Residue-level contacts at the interface:
Residue E350 in the second protein contacts residue T364 in the first protein (closest heavy-atom distance 4.0 Å).
Residue I351 in the second protein interacts with residue Q366 in the first protein (closest heavy-atom distance 4.3 Å).
Residue K368 in the second protein interacts with residue F365 in the first protein (closest heavy-atom distance 4.2 Å).
Residue H354 in the second protein is in contact with residue Q366 in the first protein (closest heavy-atom distance 4.1 Å).
Residue H354 in the second protein is in contact with residue K370 in the first protein (closest heavy-atom distance 3.5 Å).

This data describes a binding interaction between two proteins.

Sequence of the second protein:
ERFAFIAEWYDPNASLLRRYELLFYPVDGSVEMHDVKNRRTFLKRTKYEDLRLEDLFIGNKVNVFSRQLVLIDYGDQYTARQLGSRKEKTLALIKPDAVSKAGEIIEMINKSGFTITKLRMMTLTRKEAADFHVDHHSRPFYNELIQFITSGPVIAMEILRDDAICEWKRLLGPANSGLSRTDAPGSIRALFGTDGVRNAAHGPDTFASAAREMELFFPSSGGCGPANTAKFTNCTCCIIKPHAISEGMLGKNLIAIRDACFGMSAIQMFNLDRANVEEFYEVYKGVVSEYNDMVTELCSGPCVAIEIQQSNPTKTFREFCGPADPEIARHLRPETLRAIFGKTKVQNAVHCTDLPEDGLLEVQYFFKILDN

Sequence of the first protein:
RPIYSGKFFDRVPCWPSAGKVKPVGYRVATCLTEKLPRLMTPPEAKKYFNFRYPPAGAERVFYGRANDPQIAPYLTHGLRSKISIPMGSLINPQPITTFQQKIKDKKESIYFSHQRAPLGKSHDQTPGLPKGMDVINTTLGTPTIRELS